Interface contacts:
Residue V33 in chain B contacts residue K43 in chain A (closest heavy-atom distance 4.3 Å).
Residue I22 in chain B interacts with residue I32 in chain A (closest heavy-atom distance 4.6 Å).
Residue L14 in chain B interacts with residue M28 in chain A (closest heavy-atom distance 3.7 Å).
Residue A25 in chain B contacts residue I39 in chain A (closest heavy-atom distance 4.5 Å).
Residue I22 in chain B is in contact with residue V31 in chain A (closest heavy-atom distance 4.0 Å).
Residue A7 in chain B is in contact with residue M21 in chain A (closest heavy-atom distance 4.5 Å).
Residue F11 in chain B contacts residue A25 in chain A (closest heavy-atom distance 4.0 Å).
Residue D5 in chain B is in contact with residue E20 in chain A (closest heavy-atom distance 4.0 Å).
Residue V29 in chain B is in contact with residue F42 in chain A (closest heavy-atom distance 4.6 Å).
Residue V29 in chain B contacts residue I39 in chain A (closest heavy-atom distance 4.3 Å).
Residue I37 in chain B contacts residue T46 in chain A (closest heavy-atom distance 4.2 Å).
Residue W26 in chain B interacts with residue I39 in chain A (closest heavy-atom distance 3.8 Å).
Residue W26 in chain B is in contact with residue A35 in chain A (closest heavy-atom distance 4.8 Å).
Residue V33 in chain B is in contact with residue T46 in chain A (closest heavy-atom distance 4.1 Å).
Residue T19 in chain B is in contact with residue V31 in chain A (closest heavy-atom distance 4.4 Å).
Residue L41 in chain B is in contact with residue S50 in chain A (closest heavy-atom distance 4.5 Å).
Residue W26 in chain B contacts residue F42 in chain A (closest heavy-atom distance 4.1 Å).
Residue I37 in chain B is in contact with residue S47 in chain A (closest heavy-atom distance 4.6 Å).
Residue V30 in chain B contacts residue F42 in chain A (closest heavy-atom distance 4.8 Å).
Residue Q15 in chain B interacts with residue A27 in chain A (closest heavy-atom distance 3.7 Å).
Residue F11 in chain B interacts with residue M21 in chain A (closest heavy-atom distance 4.4 Å).
Residue F11 in chain B is in contact with residue Y24 in chain A (closest heavy-atom distance 3.6 Å).
Residue I22 in chain B is in contact with residue A35 in chain A (closest heavy-atom distance 3.7 Å).
Residue K40 in chain B interacts with residue S47 in chain A (closest heavy-atom distance 3.1 Å).
Residue V33 in chain B is in contact with residue F42 in chain A (closest heavy-atom distance 4.0 Å).
Residue I37 in chain B contacts residue S50 in chain A (closest heavy-atom distance 3.6 Å).
Residue Q15 in chain B contacts residue V31 in chain A (closest heavy-atom distance 4.9 Å).
Residue K44 in chain B interacts with residue S50 in chain A (closest heavy-atom distance 4.3 Å).
Residue Q15 in chain B is in contact with residue M28 in chain A (closest heavy-atom distance 3.6 Å).
Residue A7 in chain B contacts residue Y24 in chain A (closest heavy-atom distance 4.9 Å).
Residue F11 in chain B contacts residue M28 in chain A (closest heavy-atom distance 3.5 Å).
Residue K40 in chain B interacts with residue S50 in chain A (closest heavy-atom distance 3.4 Å).
Residue V29 in chain B contacts residue K43 in chain A (closest heavy-atom distance 4.4 Å).
Residue A18 in chain B interacts with residue I32 in chain A (closest heavy-atom distance 4.1 Å).
Residue K8 in chain B is in contact with residue Y24 in chain A (closest heavy-atom distance 3.2 Å).
Residue D5 in chain B interacts with residue Y24 in chain A (closest heavy-atom distance 4.0 Å).
Residue W26 in chain B is in contact with residue G38 in chain A (closest heavy-atom distance 4.0 Å).

Sequence of chain A:
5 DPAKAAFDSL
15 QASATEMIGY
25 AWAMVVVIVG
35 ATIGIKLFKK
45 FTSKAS

Sequence of chain B:
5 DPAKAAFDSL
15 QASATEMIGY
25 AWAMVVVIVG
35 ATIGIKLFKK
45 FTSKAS

The following describes two proteins that form a bound complex.